This data describes a binding interaction between two proteins.

Contacts between the two chains:
Residue Q346 in the second protein contacts residue I5 in the first protein (closest heavy-atom distance 3.8 Å).
Residue L271 in the second protein is in contact with residue M8 in the first protein (closest heavy-atom distance 4.3 Å).
Residue V13 in the second protein contacts residue K13 in the first protein (closest heavy-atom distance 3.7 Å).
Residue M423 in the second protein is in contact with residue Q6 in the first protein (closest heavy-atom distance 3.5 Å).
Residue K222 in the second protein is in contact with residue M8 in the first protein (closest heavy-atom distance 4.4 Å).
Residue L350 in the second protein contacts residue S1 in the first protein (closest heavy-atom distance 3.4 Å).
Residue T409 in the second protein contacts residue S1 in the first protein (closest heavy-atom distance 2.7 Å).
Residue F270 in the second protein contacts residue M8 in the first protein (closest heavy-atom distance 3.4 Å).
Residue Q19 in the second protein interacts with residue W23 in the first protein (closest heavy-atom distance 3.4 Å).
Residue W419 in the second protein is in contact with residue N10 in the first protein (closest heavy-atom distance 3.0 Å).
Residue Y278 in the second protein contacts residue E4 in the first protein (closest heavy-atom distance 4.3 Å).
Residue T412 in the second protein interacts with residue Q6 in the first protein (closest heavy-atom distance 3.4 Å).
Residue L274 in the second protein contacts residue E4 in the first protein (closest heavy-atom distance 3.8 Å).
Residue E162 in the second protein contacts residue H14 in the first protein (closest heavy-atom distance 3.2 Å).
Residue R163 in the second protein is in contact with residue H14 in the first protein (closest heavy-atom distance 3.9 Å).
Residue P410 in the second protein contacts residue Q6 in the first protein (closest heavy-atom distance 4.1 Å).
Residue I349 in the second protein contacts residue V2 in the first protein (closest heavy-atom distance 3.7 Å).
Residue M423 in the second protein interacts with residue L7 in the first protein (closest heavy-atom distance 4.1 Å).
Residue L274 in the second protein interacts with residue I5 in the first protein (closest heavy-atom distance 3.3 Å).
Residue A408 in the second protein contacts residue S1 in the first protein (closest heavy-atom distance 4.4 Å).
Residue F166 in the second protein contacts residue N10 in the first protein (closest heavy-atom distance 3.6 Å).
Residue D335 in the second protein contacts residue H9 in the first protein (closest heavy-atom distance 3.0 Å).
Residue R163 in the second protein interacts with residue M18 in the first protein (closest heavy-atom distance 3.5 Å).
Residue M423 in the second protein contacts residue S3 in the first protein (closest heavy-atom distance 3.9 Å).
Residue F406 in the second protein is in contact with residue S1 in the first protein (closest heavy-atom distance 3.9 Å).
Residue E426 in the second protein interacts with residue S3 in the first protein (closest heavy-atom distance 3.0 Å).
Residue W419 in the second protein contacts residue Q6 in the first protein (closest heavy-atom distance 3.8 Å).
Residue Q346 in the second protein is in contact with residue V2 in the first protein (closest heavy-atom distance 3.7 Å).
Residue Q422 in the second protein interacts with residue S3 in the first protein (closest heavy-atom distance 3.4 Å).
Residue R215 in the second protein contacts residue E4 in the first protein (closest heavy-atom distance 3.2 Å).
Residue R144 in the second protein interacts with residue H32 in the first protein (closest heavy-atom distance 4.0 Å).
Residue I20 in the second protein contacts residue W23 in the first protein (closest heavy-atom distance 4.2 Å).
Residue F166 in the second protein contacts residue L11 in the first protein (closest heavy-atom distance 3.4 Å).
Residue N430 in the second protein interacts with residue E4 in the first protein (closest heavy-atom distance 3.3 Å).
Residue D95 in the second protein interacts with residue V31 in the first protein (closest heavy-atom distance 3.9 Å).
Residue M427 in the second protein is in contact with residue L7 in the first protein (closest heavy-atom distance 3.7 Å).
Residue M423 in the second protein contacts residue N10 in the first protein (closest heavy-atom distance 4.1 Å).
Residue Q346 in the second protein contacts residue S1 in the first protein (closest heavy-atom distance 3.4 Å).
Residue Y177 in the second protein interacts with residue E4 in the first protein (closest heavy-atom distance 2.7 Å).
Residue M407 in the second protein interacts with residue S1 in the first protein (closest heavy-atom distance 2.4 Å).
Residue Q422 in the second protein interacts with residue Q6 in the first protein (closest heavy-atom distance 3.9 Å).
Residue W419 in the second protein is in contact with residue L7 in the first protein (closest heavy-atom distance 3.6 Å).
Residue L169 in the second protein interacts with residue L7 in the first protein (closest heavy-atom distance 3.6 Å).
Residue K342 in the second protein is in contact with residue H9 in the first protein (closest heavy-atom distance 3.8 Å).
Residue Y173 in the second protein contacts residue L7 in the first protein (closest heavy-atom distance 4.4 Å).
Residue S337 in the second protein interacts with residue H9 in the first protein (closest heavy-atom distance 4.3 Å).
Residue F166 in the second protein is in contact with residue L7 in the first protein (closest heavy-atom distance 4.0 Å).
Residue Y411 in the second protein contacts residue Q6 in the first protein (closest heavy-atom distance 3.6 Å).
Residue D335 in the second protein is in contact with residue M8 in the first protein (closest heavy-atom distance 3.6 Å).
Residue I219 in the second protein is in contact with residue E4 in the first protein (closest heavy-atom distance 3.9 Å).
Residue F270 in the second protein interacts with residue E4 in the first protein (closest heavy-atom distance 3.8 Å).
Residue F166 in the second protein interacts with residue H14 in the first protein (closest heavy-atom distance 3.6 Å).
Residue L274 in the second protein interacts with residue V2 in the first protein (closest heavy-atom distance 3.7 Å).
Residue L350 in the second protein interacts with residue V2 in the first protein (closest heavy-atom distance 4.3 Å).
Residue F270 in the second protein is in contact with residue I5 in the first protein (closest heavy-atom distance 4.0 Å).
Residue R163 in the second protein contacts residue V21 in the first protein (closest heavy-atom distance 4.1 Å).
Residue M427 in the second protein interacts with residue E4 in the first protein (closest heavy-atom distance 3.0 Å).
Residue Y278 in the second protein contacts residue V2 in the first protein (closest heavy-atom distance 3.6 Å).
Residue L271 in the second protein interacts with residue I5 in the first protein (closest heavy-atom distance 3.8 Å).
Residue Q422 in the second protein is in contact with residue S1 in the first protein (closest heavy-atom distance 4.2 Å).

Sequence of the first protein:
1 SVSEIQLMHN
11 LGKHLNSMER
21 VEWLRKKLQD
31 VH

Sequence of the second protein:
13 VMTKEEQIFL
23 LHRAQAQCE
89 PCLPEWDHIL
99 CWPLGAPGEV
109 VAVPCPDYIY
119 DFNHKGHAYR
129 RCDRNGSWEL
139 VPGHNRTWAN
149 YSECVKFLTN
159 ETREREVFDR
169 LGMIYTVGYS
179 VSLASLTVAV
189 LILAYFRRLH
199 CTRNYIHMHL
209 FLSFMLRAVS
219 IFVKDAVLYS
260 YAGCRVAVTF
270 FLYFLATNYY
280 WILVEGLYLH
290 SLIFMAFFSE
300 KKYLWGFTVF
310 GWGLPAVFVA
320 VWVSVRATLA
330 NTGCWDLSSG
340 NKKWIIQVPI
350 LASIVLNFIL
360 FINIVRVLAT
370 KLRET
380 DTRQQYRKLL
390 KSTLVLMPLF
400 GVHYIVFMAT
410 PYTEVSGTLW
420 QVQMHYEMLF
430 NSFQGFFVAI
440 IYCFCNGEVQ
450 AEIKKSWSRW